Sequence of the first protein:
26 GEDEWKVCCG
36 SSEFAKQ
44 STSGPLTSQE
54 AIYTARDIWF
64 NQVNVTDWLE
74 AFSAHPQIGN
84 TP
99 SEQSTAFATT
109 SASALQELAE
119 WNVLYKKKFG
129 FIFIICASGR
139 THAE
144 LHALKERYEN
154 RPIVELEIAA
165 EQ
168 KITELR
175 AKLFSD

Sequence of the second protein:
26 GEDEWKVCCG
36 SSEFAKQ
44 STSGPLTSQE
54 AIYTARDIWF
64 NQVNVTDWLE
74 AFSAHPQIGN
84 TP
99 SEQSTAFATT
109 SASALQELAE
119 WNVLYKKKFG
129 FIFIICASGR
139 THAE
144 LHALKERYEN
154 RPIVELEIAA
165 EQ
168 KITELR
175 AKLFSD

Residue-level contacts at the interface:
Residue P155 in the second protein contacts residue V68 in the first protein (closest heavy-atom distance 4.2 Å).
Residue F127 in the second protein interacts with residue N67 in the first protein (closest heavy-atom distance 3.2 Å).
Residue F63 in the second protein interacts with residue P155 in the first protein (closest heavy-atom distance 4.7 Å).
Residue R154 in the second protein is in contact with residue N64 in the first protein (closest heavy-atom distance 3.1 Å).
Residue F127 in the second protein is in contact with residue V68 in the first protein (closest heavy-atom distance 4.5 Å).
Residue P155 in the second protein interacts with residue N67 in the first protein (closest heavy-atom distance 3.6 Å).
Residue N67 in the second protein is in contact with residue G128 in the first protein (closest heavy-atom distance 3.7 Å).
Residue V68 in the second protein is in contact with residue V68 in the first protein (closest heavy-atom distance 3.9 Å).
Residue E160 in the second protein contacts residue R154 in the first protein (closest heavy-atom distance 4.5 Å).
Residue V68 in the second protein interacts with residue I156 in the first protein (closest heavy-atom distance 4.4 Å).
Residue L72 in the second protein interacts with residue T69 in the first protein (closest heavy-atom distance 4.8 Å).
Residue L159 in the second protein contacts residue I156 in the first protein (closest heavy-atom distance 3.2 Å).
Residue K126 in the second protein is in contact with residue Q65 in the first protein (closest heavy-atom distance 4.6 Å).
Residue P155 in the second protein interacts with residue F63 in the first protein (closest heavy-atom distance 4.7 Å).
Residue G128 in the second protein is in contact with residue N67 in the first protein (closest heavy-atom distance 3.7 Å).
Residue V68 in the second protein contacts residue L159 in the first protein (closest heavy-atom distance 4.0 Å).
Residue Q65 in the second protein is in contact with residue P155 in the first protein (closest heavy-atom distance 4.2 Å).
Residue V66 in the second protein is in contact with residue P155 in the first protein (closest heavy-atom distance 3.4 Å).
Residue I156 in the second protein interacts with residue E160 in the first protein (closest heavy-atom distance 4.1 Å).
Residue N67 in the second protein contacts residue K126 in the first protein (closest heavy-atom distance 3.3 Å).
Residue L159 in the second protein contacts residue L159 in the first protein (closest heavy-atom distance 4.9 Å).
Residue K125 in the second protein interacts with residue N67 in the first protein (closest heavy-atom distance 3.9 Å).
Residue R154 in the second protein contacts residue F63 in the first protein (closest heavy-atom distance 3.0 Å).
Residue W71 in the second protein is in contact with residue R154 in the first protein (closest heavy-atom distance 4.5 Å).
Residue T69 in the second protein interacts with residue L72 in the first protein (closest heavy-atom distance 4.8 Å).
Residue N67 in the second protein contacts residue K125 in the first protein (closest heavy-atom distance 3.9 Å).
Residue T69 in the second protein is in contact with residue G128 in the first protein (closest heavy-atom distance 4.2 Å).
Residue P155 in the second protein interacts with residue N64 in the first protein (closest heavy-atom distance 3.5 Å).
Residue F63 in the second protein is in contact with residue R154 in the first protein (closest heavy-atom distance 3.0 Å).
Residue N64 in the second protein contacts residue P155 in the first protein (closest heavy-atom distance 3.5 Å).
Residue L159 in the second protein interacts with residue V68 in the first protein (closest heavy-atom distance 4.0 Å).
Residue I156 in the second protein interacts with residue V68 in the first protein (closest heavy-atom distance 4.4 Å).
Residue G128 in the second protein is in contact with residue T69 in the first protein (closest heavy-atom distance 4.2 Å).
Residue F127 in the second protein is in contact with residue T69 in the first protein (closest heavy-atom distance 5.0 Å).
Residue N64 in the second protein contacts residue R154 in the first protein (closest heavy-atom distance 3.1 Å).
Residue R154 in the second protein interacts with residue W71 in the first protein (closest heavy-atom distance 4.5 Å).
Residue N67 in the second protein is in contact with residue P155 in the first protein (closest heavy-atom distance 3.6 Å).
Residue V68 in the second protein interacts with residue L72 in the first protein (closest heavy-atom distance 5.0 Å).
Residue Q65 in the second protein contacts residue K126 in the first protein (closest heavy-atom distance 4.6 Å).
Residue I156 in the second protein contacts residue W71 in the first protein (closest heavy-atom distance 3.5 Å).
Residue E160 in the second protein contacts residue I156 in the first protein (closest heavy-atom distance 4.1 Å).
Residue L72 in the second protein contacts residue L72 in the first protein (closest heavy-atom distance 4.4 Å).
Residue K126 in the second protein contacts residue N67 in the first protein (closest heavy-atom distance 3.3 Å).
Residue I156 in the second protein interacts with residue L159 in the first protein (closest heavy-atom distance 3.2 Å).
Residue T69 in the second protein interacts with residue F127 in the first protein (closest heavy-atom distance 5.0 Å).
Residue R154 in the second protein contacts residue E160 in the first protein (closest heavy-atom distance 4.5 Å).
Residue L72 in the second protein is in contact with residue V68 in the first protein (closest heavy-atom distance 5.0 Å).
Residue I156 in the second protein is in contact with residue I156 in the first protein (closest heavy-atom distance 4.1 Å).
Residue V68 in the second protein contacts residue F127 in the first protein (closest heavy-atom distance 4.5 Å).
Residue W71 in the second protein interacts with residue I156 in the first protein (closest heavy-atom distance 3.5 Å).
Residue P155 in the second protein interacts with residue Q65 in the first protein (closest heavy-atom distance 4.2 Å).
Residue N67 in the second protein is in contact with residue F127 in the first protein (closest heavy-atom distance 3.2 Å).
Residue V68 in the second protein is in contact with residue P155 in the first protein (closest heavy-atom distance 4.2 Å).
Residue P155 in the second protein interacts with residue V66 in the first protein (closest heavy-atom distance 3.4 Å).

The following describes two proteins that form a bound complex.